Interface contacts:
Residue A100 in the second protein interacts with residue F124 in the first protein (closest heavy-atom distance 3.6 Å).
Residue L121 in the second protein interacts with residue Y93 in the first protein (closest heavy-atom distance 4.7 Å).
Residue A123 in the second protein is in contact with residue Q97 in the first protein (closest heavy-atom distance 3.8 Å).
Residue F124 in the second protein is in contact with residue Q97 in the first protein (closest heavy-atom distance 3.9 Å).
Residue K78 in the second protein interacts with residue D193 in the first protein (closest heavy-atom distance 2.7 Å).
Residue I86 in the second protein interacts with residue M197 in the first protein (closest heavy-atom distance 3.9 Å).
Residue S198 in the second protein interacts with residue M197 in the first protein (closest heavy-atom distance 5.0 Å).
Residue T106 in the second protein interacts with residue T127 in the first protein (closest heavy-atom distance 4.5 Å).
Residue L96 in the second protein interacts with residue Y93 in the first protein (closest heavy-atom distance 3.8 Å).
Residue A100 in the second protein is in contact with residue A123 in the first protein (closest heavy-atom distance 4.2 Å).
Residue V85 in the second protein is in contact with residue M197 in the first protein (closest heavy-atom distance 3.4 Å).
Residue Y93 in the second protein is in contact with residue S91 in the first protein (closest heavy-atom distance 3.5 Å).
Residue F124 in the second protein interacts with residue L96 in the first protein (closest heavy-atom distance 3.7 Å).
Residue T127 in the second protein contacts residue L105 in the first protein (closest heavy-atom distance 5.0 Å).
Residue M197 in the second protein is in contact with residue D65 in the first protein (closest heavy-atom distance 4.3 Å).
Residue L105 in the second protein contacts residue F124 in the first protein (closest heavy-atom distance 3.7 Å).
Residue L96 in the second protein is in contact with residue F124 in the first protein (closest heavy-atom distance 3.5 Å).
Residue K78 in the second protein contacts residue R196 in the first protein (closest heavy-atom distance 4.3 Å).
Residue A120 in the second protein is in contact with residue Y93 in the first protein (closest heavy-atom distance 2.6 Å).
Residue K78 in the second protein is in contact with residue M197 in the first protein (closest heavy-atom distance 3.6 Å).
Residue T127 in the second protein is in contact with residue A100 in the first protein (closest heavy-atom distance 3.2 Å).
Residue K101 in the second protein contacts residue A123 in the first protein (closest heavy-atom distance 4.0 Å).
Residue F124 in the second protein contacts residue Y93 in the first protein (closest heavy-atom distance 3.5 Å).
Residue K101 in the second protein is in contact with residue A120 in the first protein (closest heavy-atom distance 4.0 Å).
Residue F128 in the second protein is in contact with residue A100 in the first protein (closest heavy-atom distance 4.8 Å).
Residue Y93 in the second protein is in contact with residue I118 in the first protein (closest heavy-atom distance 4.0 Å).
Residue M197 in the second protein contacts residue M194 in the first protein (closest heavy-atom distance 3.3 Å).
Residue M197 in the second protein interacts with residue I86 in the first protein (closest heavy-atom distance 4.5 Å).
Residue Q186 in the second protein contacts residue K89 in the first protein (closest heavy-atom distance 5.0 Å).
Residue M197 in the second protein interacts with residue S198 in the first protein (closest heavy-atom distance 2.9 Å).
Residue Y93 in the second protein interacts with residue A120 in the first protein (closest heavy-atom distance 3.4 Å).
Residue D190 in the second protein is in contact with residue M194 in the first protein (closest heavy-atom distance 3.4 Å).
Residue M197 in the second protein contacts residue T195 in the first protein (closest heavy-atom distance 3.8 Å).
Residue M197 in the second protein contacts residue A66 in the first protein (closest heavy-atom distance 4.2 Å).
Residue S198 in the second protein interacts with residue S198 in the first protein (closest heavy-atom distance 3.1 Å).
Residue A100 in the second protein interacts with residue T127 in the first protein (closest heavy-atom distance 3.8 Å).
Residue Y93 in the second protein interacts with residue Y93 in the first protein (closest heavy-atom distance 3.4 Å).
Residue V85 in the second protein contacts residue D193 in the first protein (closest heavy-atom distance 4.9 Å).
Residue P119 in the second protein contacts residue Y93 in the first protein (closest heavy-atom distance 4.9 Å).
Residue L105 in the second protein contacts residue T127 in the first protein (closest heavy-atom distance 4.0 Å).
Residue Y93 in the second protein contacts residue P90 in the first protein (closest heavy-atom distance 4.8 Å).
Residue Q97 in the second protein contacts residue A120 in the first protein (closest heavy-atom distance 3.6 Å).
Residue D193 in the second protein is in contact with residue M194 in the first protein (closest heavy-atom distance 4.3 Å).
Residue M197 in the second protein interacts with residue P84 in the first protein (closest heavy-atom distance 3.9 Å).
Residue Q97 in the second protein contacts residue F124 in the first protein (closest heavy-atom distance 3.8 Å).
Residue M194 in the second protein is in contact with residue S198 in the first protein (closest heavy-atom distance 3.3 Å).
Residue Y93 in the second protein is in contact with residue F124 in the first protein (closest heavy-atom distance 3.9 Å).
Residue F128 in the second protein is in contact with residue Q97 in the first protein (closest heavy-atom distance 3.9 Å).
Residue F128 in the second protein contacts residue L105 in the first protein (closest heavy-atom distance 3.9 Å).
Residue M194 in the second protein contacts residue M194 in the first protein (closest heavy-atom distance 3.8 Å).
Residue P84 in the second protein interacts with residue M197 in the first protein (closest heavy-atom distance 3.7 Å).
Residue A123 in the second protein interacts with residue Y93 in the first protein (closest heavy-atom distance 3.7 Å).
Residue T127 in the second protein contacts residue Q97 in the first protein (closest heavy-atom distance 3.0 Å).
Residue Y93 in the second protein interacts with residue G92 in the first protein (closest heavy-atom distance 2.9 Å).
Residue F128 in the second protein is in contact with residue L96 in the first protein (closest heavy-atom distance 3.6 Å).
Residue M194 in the second protein is in contact with residue M197 in the first protein (closest heavy-atom distance 3.8 Å).

These two protein chains interact to form a complex.

Sequence of the second protein:
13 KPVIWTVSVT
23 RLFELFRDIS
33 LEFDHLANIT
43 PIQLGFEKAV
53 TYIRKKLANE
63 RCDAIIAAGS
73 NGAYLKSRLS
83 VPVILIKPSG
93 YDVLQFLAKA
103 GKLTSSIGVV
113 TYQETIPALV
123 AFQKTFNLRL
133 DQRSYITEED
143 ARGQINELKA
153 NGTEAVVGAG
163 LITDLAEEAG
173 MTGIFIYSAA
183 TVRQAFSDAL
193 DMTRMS

Sequence of the first protein:
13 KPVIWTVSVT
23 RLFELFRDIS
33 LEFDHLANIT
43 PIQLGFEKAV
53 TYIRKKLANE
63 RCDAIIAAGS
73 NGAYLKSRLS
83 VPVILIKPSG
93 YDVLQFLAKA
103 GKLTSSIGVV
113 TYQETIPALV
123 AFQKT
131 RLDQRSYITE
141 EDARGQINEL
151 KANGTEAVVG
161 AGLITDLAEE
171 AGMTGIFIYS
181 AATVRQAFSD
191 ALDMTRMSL